The following describes two proteins that form a bound complex.

Sequence of the second protein:
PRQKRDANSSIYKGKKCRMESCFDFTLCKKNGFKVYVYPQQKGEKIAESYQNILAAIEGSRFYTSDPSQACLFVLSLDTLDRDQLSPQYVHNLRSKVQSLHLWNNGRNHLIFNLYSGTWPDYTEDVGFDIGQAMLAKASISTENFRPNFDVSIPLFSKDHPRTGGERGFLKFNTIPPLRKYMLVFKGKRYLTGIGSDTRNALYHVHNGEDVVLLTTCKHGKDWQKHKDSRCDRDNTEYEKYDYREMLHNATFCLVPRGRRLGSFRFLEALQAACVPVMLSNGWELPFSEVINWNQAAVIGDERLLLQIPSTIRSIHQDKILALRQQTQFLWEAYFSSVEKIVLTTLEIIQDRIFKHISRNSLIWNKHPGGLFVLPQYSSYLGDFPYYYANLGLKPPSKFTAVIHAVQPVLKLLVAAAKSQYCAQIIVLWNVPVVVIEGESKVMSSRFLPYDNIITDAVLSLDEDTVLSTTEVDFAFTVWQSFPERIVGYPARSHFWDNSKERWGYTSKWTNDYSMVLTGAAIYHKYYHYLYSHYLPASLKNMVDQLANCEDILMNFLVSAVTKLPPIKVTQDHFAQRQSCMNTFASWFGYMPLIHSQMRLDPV

Sequence of the first protein:
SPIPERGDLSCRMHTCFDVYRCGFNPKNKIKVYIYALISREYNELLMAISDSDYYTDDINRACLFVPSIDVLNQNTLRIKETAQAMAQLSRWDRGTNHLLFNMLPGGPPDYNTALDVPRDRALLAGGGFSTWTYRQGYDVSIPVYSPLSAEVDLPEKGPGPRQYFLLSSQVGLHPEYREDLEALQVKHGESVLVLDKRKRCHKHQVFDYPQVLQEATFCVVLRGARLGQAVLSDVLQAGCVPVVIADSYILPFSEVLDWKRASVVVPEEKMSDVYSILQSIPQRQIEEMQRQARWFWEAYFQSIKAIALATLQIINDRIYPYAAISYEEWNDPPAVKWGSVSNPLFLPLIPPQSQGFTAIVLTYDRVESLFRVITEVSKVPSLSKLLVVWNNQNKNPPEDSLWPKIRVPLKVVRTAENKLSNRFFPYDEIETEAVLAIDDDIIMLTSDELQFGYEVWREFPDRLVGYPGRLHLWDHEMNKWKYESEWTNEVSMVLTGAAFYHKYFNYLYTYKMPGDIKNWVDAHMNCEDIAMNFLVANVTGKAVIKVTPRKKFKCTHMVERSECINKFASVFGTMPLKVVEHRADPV

Interface contacts:
Residue N415 in the second protein interacts with residue D313 in the first protein (closest heavy-atom distance 3.1 Å).
Residue R60 in the second protein contacts residue E323 in the first protein (closest heavy-atom distance 3.1 Å).
Residue R358 in the second protein interacts with residue Y50 in the first protein (closest heavy-atom distance 3.3 Å).
Residue T554 in the second protein interacts with residue E649 in the first protein (closest heavy-atom distance 3.0 Å).
Residue R358 in the second protein is in contact with residue F47 in the first protein (closest heavy-atom distance 2.9 Å).
Residue R73 in the second protein contacts residue W176 in the first protein (closest heavy-atom distance 3.3 Å).
Residue D373 in the second protein interacts with residue Y559 in the first protein (closest heavy-atom distance 3.1 Å).
Residue S413 in the second protein is in contact with residue K315 in the first protein (closest heavy-atom distance 2.5 Å).
Residue Q695 in the second protein interacts with residue E514 in the first protein (closest heavy-atom distance 3.1 Å).
Residue K421 in the second protein contacts residue E383 in the first protein (closest heavy-atom distance 3.0 Å).
Residue L446 in the second protein contacts residue R316 in the first protein (closest heavy-atom distance 3.4 Å).
Residue I230 in the second protein is in contact with residue K558 in the first protein (closest heavy-atom distance 2.8 Å).
Residue L417 in the second protein is in contact with residue Y382 in the first protein (closest heavy-atom distance 3.2 Å).
Residue D699 in the second protein is in contact with residue D653 in the first protein (closest heavy-atom distance 2.8 Å).
Residue Q380 in the second protein interacts with residue L400 in the first protein (closest heavy-atom distance 3.3 Å).
Residue Q380 in the second protein contacts residue P399 in the first protein (closest heavy-atom distance 2.4 Å).
Residue K374 in the second protein contacts residue Y377 in the first protein (closest heavy-atom distance 3.2 Å).
Residue V701 in the second protein interacts with residue N544 in the first protein (closest heavy-atom distance 3.2 Å).
Residue D699 in the second protein contacts residue R651 in the first protein (closest heavy-atom distance 2.8 Å).
Residue R358 in the second protein is in contact with residue V49 in the first protein (closest heavy-atom distance 3.3 Å).
Residue E75 in the second protein contacts residue T175 in the first protein (closest heavy-atom distance 3.1 Å).
Residue F227 in the second protein interacts with residue E488 in the first protein (closest heavy-atom distance 3.2 Å).
Residue E198 in the second protein interacts with residue H44 in the first protein (closest heavy-atom distance 3.1 Å).
Residue G337 in the second protein is in contact with residue H44 in the first protein (closest heavy-atom distance 3.4 Å).
Residue Y435 in the second protein is in contact with residue E343 in the first protein (closest heavy-atom distance 3.0 Å).
Residue E75 in the second protein contacts residue S303 in the first protein (closest heavy-atom distance 3.2 Å).
Residue L698 in the second protein is in contact with residue R651 in the first protein (closest heavy-atom distance 3.2 Å).
Residue R697 in the second protein contacts residue P654 in the first protein (closest heavy-atom distance 3.4 Å).
Residue Y435 in the second protein interacts with residue R339 in the first protein (closest heavy-atom distance 3.4 Å).
Residue F227 in the second protein is in contact with residue Q410 in the first protein (closest heavy-atom distance 3.0 Å).
Residue S416 in the second protein is in contact with residue D313 in the first protein (closest heavy-atom distance 2.7 Å).
Residue P56 in the second protein is in contact with residue E220 in the first protein (closest heavy-atom distance 3.1 Å).
Residue S369 in the second protein contacts residue F54 in the first protein (closest heavy-atom distance 3.2 Å).
Residue V701 in the second protein contacts residue E649 in the first protein (closest heavy-atom distance 3.4 Å).
Residue Q380 in the second protein contacts residue F401 in the first protein (closest heavy-atom distance 3.3 Å).
Residue P700 in the second protein interacts with residue R651 in the first protein (closest heavy-atom distance 3.4 Å).
Residue N228 in the second protein is in contact with residue L400 in the first protein (closest heavy-atom distance 3.4 Å).
Residue A444 in the second protein interacts with residue V396 in the first protein (closest heavy-atom distance 3.0 Å).
Residue S434 in the second protein contacts residue Q340 in the first protein (closest heavy-atom distance 2.6 Å).
Residue N228 in the second protein is in contact with residue H557 in the first protein (closest heavy-atom distance 2.9 Å).
Residue L359 in the second protein contacts residue V49 in the first protein (closest heavy-atom distance 3.3 Å).
Residue Y67 in the second protein is in contact with residue W176 in the first protein (closest heavy-atom distance 3.4 Å).
Residue R60 in the second protein interacts with residue E324 in the first protein (closest heavy-atom distance 3.3 Å).
Residue E75 in the second protein interacts with residue W176 in the first protein (closest heavy-atom distance 3.0 Å).
Residue D373 in the second protein is in contact with residue Y562 in the first protein (closest heavy-atom distance 3.2 Å).
Residue M696 in the second protein contacts residue F515 in the first protein (closest heavy-atom distance 3.4 Å).
Residue S694 in the second protein contacts residue E514 in the first protein (closest heavy-atom distance 2.7 Å).
Residue M696 in the second protein interacts with residue E514 in the first protein (closest heavy-atom distance 3.2 Å).
Residue V701 in the second protein is in contact with residue R651 in the first protein (closest heavy-atom distance 3.3 Å).
Residue D699 in the second protein is in contact with residue H650 in the first protein (closest heavy-atom distance 3.4 Å).
Residue K59 in the second protein interacts with residue R278 in the first protein (closest heavy-atom distance 3.4 Å).
Residue Q695 in the second protein interacts with residue E510 in the first protein (closest heavy-atom distance 2.8 Å).
Residue S416 in the second protein is in contact with residue Y382 in the first protein (closest heavy-atom distance 3.4 Å).
Residue R414 in the second protein interacts with residue K315 in the first protein (closest heavy-atom distance 3.3 Å).
Residue Q380 in the second protein is in contact with residue L402 in the first protein (closest heavy-atom distance 3.2 Å).
Residue R73 in the second protein contacts residue T175 in the first protein (closest heavy-atom distance 3.2 Å).
Residue N588 in the second protein interacts with residue V655 in the first protein (closest heavy-atom distance 3.2 Å).
Residue K71 in the second protein is in contact with residue W176 in the first protein (closest heavy-atom distance 3.0 Å).
Residue R697 in the second protein is in contact with residue D653 in the first protein (closest heavy-atom distance 2.7 Å).
Residue K410 in the second protein is in contact with residue K315 in the first protein (closest heavy-atom distance 3.4 Å).